Residue-level contacts at the interface:
Residue I441 in the first protein contacts residue F9 in the second protein (closest heavy-atom distance 4.1 Å).
Residue I441 in the first protein is in contact with residue L6 in the second protein (closest heavy-atom distance 4.0 Å).
Residue M445 in the first protein is in contact with residue F9 in the second protein (closest heavy-atom distance 3.9 Å).
Residue Y79 in the first protein is in contact with residue F9 in the second protein (closest heavy-atom distance 3.8 Å).
Residue V80 in the first protein interacts with residue I2 in the second protein (closest heavy-atom distance 4.7 Å).
Residue Y79 in the first protein contacts residue R8 in the second protein (closest heavy-atom distance 3.3 Å).
Residue G78 in the first protein interacts with residue E5 in the second protein (closest heavy-atom distance 4.3 Å).
Residue M445 in the first protein is in contact with residue L6 in the second protein (closest heavy-atom distance 4.8 Å).
Residue E442 in the first protein contacts residue F9 in the second protein (closest heavy-atom distance 4.3 Å).
Residue R81 in the first protein is in contact with residue E5 in the second protein (closest heavy-atom distance 3.2 Å).
Residue I82 in the first protein interacts with residue L1 in the second protein (closest heavy-atom distance 5.0 Å).
Residue Y79 in the first protein is in contact with residue I2 in the second protein (closest heavy-atom distance 4.2 Å).
Residue I441 in the first protein is in contact with residue I2 in the second protein (closest heavy-atom distance 4.9 Å).
Residue I82 in the first protein interacts with residue I2 in the second protein (closest heavy-atom distance 4.5 Å).
Residue R81 in the first protein is in contact with residue I2 in the second protein (closest heavy-atom distance 3.4 Å).
Residue M445 in the first protein contacts residue F10 in the second protein (closest heavy-atom distance 3.9 Å).
Residue Y79 in the first protein contacts residue L6 in the second protein (closest heavy-atom distance 3.6 Å).
Residue L48 in the first protein contacts residue R8 in the second protein (closest heavy-atom distance 4.5 Å).
Residue Y79 in the first protein interacts with residue E5 in the second protein (closest heavy-atom distance 3.6 Å).

These two protein chains interact to form a complex.

Sequence of the second protein:
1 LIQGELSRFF

Sequence of the first protein:
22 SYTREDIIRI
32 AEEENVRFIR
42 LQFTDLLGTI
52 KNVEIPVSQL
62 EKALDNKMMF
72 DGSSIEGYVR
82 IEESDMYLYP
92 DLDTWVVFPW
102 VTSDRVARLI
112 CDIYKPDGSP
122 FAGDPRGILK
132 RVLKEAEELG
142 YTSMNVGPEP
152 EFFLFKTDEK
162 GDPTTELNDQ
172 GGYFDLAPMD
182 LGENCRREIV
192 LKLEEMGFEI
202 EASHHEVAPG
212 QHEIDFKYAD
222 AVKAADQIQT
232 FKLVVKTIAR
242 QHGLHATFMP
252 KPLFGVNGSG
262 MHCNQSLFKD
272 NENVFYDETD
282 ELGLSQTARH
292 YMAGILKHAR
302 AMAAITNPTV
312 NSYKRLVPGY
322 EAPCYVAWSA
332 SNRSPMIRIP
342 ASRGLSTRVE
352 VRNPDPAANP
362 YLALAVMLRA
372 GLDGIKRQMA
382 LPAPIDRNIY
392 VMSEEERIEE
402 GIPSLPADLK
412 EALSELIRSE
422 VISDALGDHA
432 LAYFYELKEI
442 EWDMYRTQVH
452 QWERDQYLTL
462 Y